Sequence of protein 1:
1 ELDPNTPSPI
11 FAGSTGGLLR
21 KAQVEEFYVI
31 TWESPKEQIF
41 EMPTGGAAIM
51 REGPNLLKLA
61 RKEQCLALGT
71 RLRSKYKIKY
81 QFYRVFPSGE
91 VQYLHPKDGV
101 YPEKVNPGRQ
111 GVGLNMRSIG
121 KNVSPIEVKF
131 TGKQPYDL

Interface contacts:
Residue K121 in protein 1 interacts with residue R12 in protein 2 (closest heavy-atom distance 4.2 Å).
Residue G120 in protein 1 interacts with residue E13 in protein 2 (closest heavy-atom distance 3.6 Å).
Residue S118 in protein 1 is in contact with residue R11 in protein 2 (closest heavy-atom distance 4.3 Å).
Residue G120 in protein 1 is in contact with residue R12 in protein 2 (closest heavy-atom distance 2.8 Å).

This data describes a binding interaction between two proteins.

Sequence of protein 2:
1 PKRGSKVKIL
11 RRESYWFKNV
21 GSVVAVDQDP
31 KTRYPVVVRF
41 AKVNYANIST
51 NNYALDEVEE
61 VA